Residue-level contacts at the interface:
Residue P38 in the first protein interacts with residue A23 in the second protein (closest heavy-atom distance 3.7 Å).
Residue P43 in the first protein contacts residue A23 in the second protein (closest heavy-atom distance 3.9 Å).
Residue I20 in the first protein is in contact with residue I21 in the second protein (closest heavy-atom distance 3.7 Å).
Residue P43 in the first protein interacts with residue L20 in the second protein (closest heavy-atom distance 3.7 Å).
Residue K35 in the first protein contacts residue K25 in the second protein (closest heavy-atom distance 3.8 Å).
Residue L23 in the first protein contacts residue T24 in the second protein (closest heavy-atom distance 4.0 Å).
Residue L108 in the first protein is in contact with residue L20 in the second protein (closest heavy-atom distance 4.4 Å).
Residue Q19 in the first protein contacts residue G18 in the second protein (closest heavy-atom distance 3.3 Å).
Residue I12 in the first protein is in contact with residue K11 in the second protein (closest heavy-atom distance 4.0 Å).
Residue S112 in the first protein contacts residue I21 in the second protein (closest heavy-atom distance 3.8 Å).
Residue G58 in the first protein is in contact with residue L6 in the second protein (closest heavy-atom distance 3.9 Å).
Residue M74 in the first protein contacts residue L6 in the second protein (closest heavy-atom distance 3.8 Å).
Residue L23 in the first protein contacts residue I21 in the second protein (closest heavy-atom distance 4.0 Å).
Residue L88 in the first protein interacts with residue L20 in the second protein (closest heavy-atom distance 4.0 Å).
Residue L123 in the first protein interacts with residue V10 in the second protein (closest heavy-atom distance 3.7 Å).
Residue F126 in the first protein contacts residue V10 in the second protein (closest heavy-atom distance 4.2 Å).
Residue L54 in the first protein interacts with residue V10 in the second protein (closest heavy-atom distance 3.8 Å).
Residue V16 in the first protein is in contact with residue G18 in the second protein (closest heavy-atom distance 4.1 Å).
Residue T119 in the first protein is in contact with residue V13 in the second protein (closest heavy-atom distance 3.8 Å).
Residue P38 in the first protein interacts with residue T24 in the second protein (closest heavy-atom distance 3.4 Å).
Residue V16 in the first protein contacts residue L17 in the second protein (closest heavy-atom distance 3.8 Å).
Residue A50 in the first protein interacts with residue A16 in the second protein (closest heavy-atom distance 4.4 Å).
Residue A50 in the first protein is in contact with residue D12 in the second protein (closest heavy-atom distance 3.8 Å).
Residue L40 in the first protein contacts residue T24 in the second protein (closest heavy-atom distance 3.8 Å).
Residue I12 in the first protein interacts with residue A14 in the second protein (closest heavy-atom distance 3.6 Å).
Residue S112 in the first protein is in contact with residue L17 in the second protein (closest heavy-atom distance 3.8 Å).
Residue I12 in the first protein interacts with residue I7 in the second protein (closest heavy-atom distance 3.8 Å).
Residue L40 in the first protein contacts residue A23 in the second protein (closest heavy-atom distance 3.9 Å).
Residue Q19 in the first protein interacts with residue S22 in the second protein (closest heavy-atom distance 4.1 Å).
Residue V16 in the first protein interacts with residue A14 in the second protein (closest heavy-atom distance 4.1 Å).
Residue I115 in the first protein interacts with residue V13 in the second protein (closest heavy-atom distance 3.6 Å).
Residue L54 in the first protein is in contact with residue A9 in the second protein (closest heavy-atom distance 4.1 Å).
Residue T119 in the first protein contacts residue V10 in the second protein (closest heavy-atom distance 3.8 Å).
Residue L116 in the first protein is in contact with residue L17 in the second protein (closest heavy-atom distance 4.4 Å).
Residue Q19 in the first protein is in contact with residue I21 in the second protein (closest heavy-atom distance 3.8 Å).
Residue V44 in the first protein interacts with residue L20 in the second protein (closest heavy-atom distance 3.5 Å).
Residue A50 in the first protein is in contact with residue V13 in the second protein (closest heavy-atom distance 3.5 Å).
Residue F126 in the first protein is in contact with residue I7 in the second protein (closest heavy-atom distance 3.9 Å).
Residue V57 in the first protein interacts with residue L6 in the second protein (closest heavy-atom distance 3.9 Å).
Residue L40 in the first protein contacts residue L20 in the second protein (closest heavy-atom distance 3.9 Å).
Residue V51 in the first protein is in contact with residue V13 in the second protein (closest heavy-atom distance 3.8 Å).
Residue V47 in the first protein interacts with residue A16 in the second protein (closest heavy-atom distance 3.5 Å).
Residue I37 in the first protein is in contact with residue T24 in the second protein (closest heavy-atom distance 3.9 Å).
Residue L54 in the first protein interacts with residue V13 in the second protein (closest heavy-atom distance 3.8 Å).
Residue L23 in the first protein is in contact with residue K25 in the second protein (closest heavy-atom distance 3.5 Å).
Residue L54 in the first protein interacts with residue L6 in the second protein (closest heavy-atom distance 4.0 Å).
Residue A46 in the first protein is in contact with residue A16 in the second protein (closest heavy-atom distance 3.8 Å).
Residue T61 in the first protein is in contact with residue L6 in the second protein (closest heavy-atom distance 3.4 Å).
Residue T8 in the first protein interacts with residue I7 in the second protein (closest heavy-atom distance 4.0 Å).
Residue F126 in the first protein contacts residue L6 in the second protein (closest heavy-atom distance 3.8 Å).
Residue I115 in the first protein is in contact with residue L17 in the second protein (closest heavy-atom distance 3.7 Å).
Residue L13 in the first protein is in contact with residue A14 in the second protein (closest heavy-atom distance 4.4 Å).
Residue L88 in the first protein interacts with residue L17 in the second protein (closest heavy-atom distance 3.7 Å).
Residue V47 in the first protein interacts with residue L17 in the second protein (closest heavy-atom distance 3.9 Å).
Residue L108 in the first protein interacts with residue T24 in the second protein (closest heavy-atom distance 4.3 Å).
Residue I20 in the first protein is in contact with residue L17 in the second protein (closest heavy-atom distance 4.2 Å).
Residue L123 in the first protein interacts with residue I7 in the second protein (closest heavy-atom distance 4.2 Å).
Residue V16 in the first protein is in contact with residue I21 in the second protein (closest heavy-atom distance 4.2 Å).
Residue V47 in the first protein contacts residue L20 in the second protein (closest heavy-atom distance 4.1 Å).
Residue I12 in the first protein contacts residue V10 in the second protein (closest heavy-atom distance 4.2 Å).

Sequence of the second protein:
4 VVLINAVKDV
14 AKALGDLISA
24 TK

Sequence of the first protein:
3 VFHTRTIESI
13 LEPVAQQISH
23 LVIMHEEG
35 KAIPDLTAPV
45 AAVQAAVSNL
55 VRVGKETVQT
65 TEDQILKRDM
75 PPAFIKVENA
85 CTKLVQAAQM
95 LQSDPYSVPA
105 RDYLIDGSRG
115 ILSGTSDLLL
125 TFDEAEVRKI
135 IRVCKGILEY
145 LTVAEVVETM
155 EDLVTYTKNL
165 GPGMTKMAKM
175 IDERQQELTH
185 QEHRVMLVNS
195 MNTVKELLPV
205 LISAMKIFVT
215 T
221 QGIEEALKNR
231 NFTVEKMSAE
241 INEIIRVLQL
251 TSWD

This data describes a binding interaction between two proteins.